Contacts between the two chains:
Residue F251 in protein 1 is in contact with residue K409 in protein 2 (closest heavy-atom distance 3.6 Å).
Residue G498 in protein 1 contacts residue A458 in protein 2 (closest heavy-atom distance 4.9 Å).
Residue G498 in protein 1 contacts residue D512 in protein 2 (closest heavy-atom distance 2.8 Å).
Residue K500 in protein 1 contacts residue D461 in protein 2 (closest heavy-atom distance 3.5 Å).
Residue N499 in protein 1 interacts with residue D512 in protein 2 (closest heavy-atom distance 3.4 Å).
Residue N499 in protein 1 interacts with residue G513 in protein 2 (closest heavy-atom distance 4.5 Å).
Residue L246 in protein 1 contacts residue A245 in protein 2 (closest heavy-atom distance 3.1 Å).
Residue K500 in protein 1 contacts residue D512 in protein 2 (closest heavy-atom distance 2.1 Å).
Residue K500 in protein 1 interacts with residue A458 in protein 2 (closest heavy-atom distance 4.5 Å).
Residue K500 in protein 1 is in contact with residue N460 in protein 2 (closest heavy-atom distance 4.8 Å).
Residue K500 in protein 1 is in contact with residue R511 in protein 2 (closest heavy-atom distance 4.8 Å).
Residue L246 in protein 1 is in contact with residue L246 in protein 2 (closest heavy-atom distance 3.3 Å).
Residue G498 in protein 1 contacts residue G513 in protein 2 (closest heavy-atom distance 4.8 Å).

Sequence of protein 1:
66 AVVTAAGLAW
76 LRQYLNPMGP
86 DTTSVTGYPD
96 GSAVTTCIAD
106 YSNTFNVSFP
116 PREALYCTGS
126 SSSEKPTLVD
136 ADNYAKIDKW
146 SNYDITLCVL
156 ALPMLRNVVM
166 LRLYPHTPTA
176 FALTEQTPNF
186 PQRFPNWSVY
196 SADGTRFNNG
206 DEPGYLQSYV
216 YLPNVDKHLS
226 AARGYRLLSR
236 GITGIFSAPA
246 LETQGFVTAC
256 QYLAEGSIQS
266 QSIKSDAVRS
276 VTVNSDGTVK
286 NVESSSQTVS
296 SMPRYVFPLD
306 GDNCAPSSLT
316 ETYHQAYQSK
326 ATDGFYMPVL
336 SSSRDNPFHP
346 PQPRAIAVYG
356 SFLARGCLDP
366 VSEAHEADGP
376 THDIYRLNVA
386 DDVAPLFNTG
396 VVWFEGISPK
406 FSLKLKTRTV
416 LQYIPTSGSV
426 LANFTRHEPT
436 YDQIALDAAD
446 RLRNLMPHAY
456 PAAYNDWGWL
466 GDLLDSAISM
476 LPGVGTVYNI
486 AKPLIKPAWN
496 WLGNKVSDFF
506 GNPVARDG

The following describes two proteins that form a bound complex.

Sequence of protein 2:
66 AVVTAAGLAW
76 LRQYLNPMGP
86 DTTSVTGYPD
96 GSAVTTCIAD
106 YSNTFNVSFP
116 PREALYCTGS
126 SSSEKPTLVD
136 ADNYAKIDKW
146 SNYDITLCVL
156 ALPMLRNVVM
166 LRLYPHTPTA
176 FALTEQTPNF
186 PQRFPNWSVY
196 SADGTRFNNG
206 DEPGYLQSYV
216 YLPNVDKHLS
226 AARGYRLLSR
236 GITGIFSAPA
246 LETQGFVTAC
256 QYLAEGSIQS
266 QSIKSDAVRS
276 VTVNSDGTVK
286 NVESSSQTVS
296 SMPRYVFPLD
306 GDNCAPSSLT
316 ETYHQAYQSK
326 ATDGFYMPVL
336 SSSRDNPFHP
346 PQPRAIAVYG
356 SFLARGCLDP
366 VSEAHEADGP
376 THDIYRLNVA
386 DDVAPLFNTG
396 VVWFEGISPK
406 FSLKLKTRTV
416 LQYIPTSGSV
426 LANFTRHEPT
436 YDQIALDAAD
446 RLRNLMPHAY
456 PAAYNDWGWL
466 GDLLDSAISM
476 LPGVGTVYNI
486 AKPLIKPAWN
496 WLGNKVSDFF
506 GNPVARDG